Sequence of the first protein:
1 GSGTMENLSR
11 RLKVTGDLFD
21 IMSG

Sequence of the second protein:
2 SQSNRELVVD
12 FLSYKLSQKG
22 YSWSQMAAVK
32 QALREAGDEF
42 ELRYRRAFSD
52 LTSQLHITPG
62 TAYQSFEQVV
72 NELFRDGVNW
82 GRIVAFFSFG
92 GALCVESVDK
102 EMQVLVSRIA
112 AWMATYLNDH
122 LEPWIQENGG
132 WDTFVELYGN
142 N

This data describes a binding interaction between two proteins.

Residue-level contacts at the interface:
Residue Y139 in the second protein interacts with residue S23 in the first protein (closest heavy-atom distance 3.0 Å).
Residue E73 in the second protein interacts with residue S9 in the first protein (closest heavy-atom distance 3.3 Å).
Residue L56 in the second protein is in contact with residue G1 in the first protein (closest heavy-atom distance 4.6 Å).
Residue N80 in the second protein is in contact with residue G16 in the first protein (closest heavy-atom distance 4.4 Å).
Residue W81 in the second protein is in contact with residue D20 in the first protein (closest heavy-atom distance 3.8 Å).
Residue G82 in the second protein is in contact with residue G16 in the first protein (closest heavy-atom distance 3.4 Å).
Residue V70 in the second protein interacts with residue L8 in the first protein (closest heavy-atom distance 4.2 Å).
Residue G82 in the second protein contacts residue D20 in the first protein (closest heavy-atom distance 3.8 Å).
Residue F49 in the second protein interacts with residue R11 in the first protein (closest heavy-atom distance 3.2 Å).
Residue V85 in the second protein contacts residue F19 in the first protein (closest heavy-atom distance 4.3 Å).
Residue F90 in the second protein contacts residue L12 in the first protein (closest heavy-atom distance 4.0 Å).
Residue V70 in the second protein is in contact with residue L12 in the first protein (closest heavy-atom distance 3.7 Å).
Residue R83 in the second protein interacts with residue D17 in the first protein (closest heavy-atom distance 2.5 Å).
Residue Y139 in the second protein is in contact with residue F19 in the first protein (closest heavy-atom distance 3.1 Å).
Residue L74 in the second protein contacts residue K13 in the first protein (closest heavy-atom distance 3.8 Å).
Residue R76 in the second protein interacts with residue K13 in the first protein (closest heavy-atom distance 3.7 Å).
Residue Q69 in the second protein interacts with residue S9 in the first protein (closest heavy-atom distance 3.9 Å).
Residue E73 in the second protein is in contact with residue K13 in the first protein (closest heavy-atom distance 2.8 Å).
Residue D77 in the second protein is in contact with residue K13 in the first protein (closest heavy-atom distance 2.7 Å).
Residue F90 in the second protein interacts with residue L8 in the first protein (closest heavy-atom distance 3.6 Å).
Residue R44 in the second protein is in contact with residue M22 in the first protein (closest heavy-atom distance 3.2 Å).
Residue R44 in the second protein is in contact with residue F19 in the first protein (closest heavy-atom distance 3.3 Å).
Residue L138 in the second protein contacts residue S23 in the first protein (closest heavy-atom distance 3.8 Å).
Residue R83 in the second protein interacts with residue G16 in the first protein (closest heavy-atom distance 4.2 Å).
Residue F41 in the second protein interacts with residue T15 in the first protein (closest heavy-atom distance 3.5 Å).
Residue N80 in the second protein contacts residue D20 in the first protein (closest heavy-atom distance 3.1 Å).
Residue Y139 in the second protein is in contact with residue D20 in the first protein (closest heavy-atom distance 3.3 Å).
Residue F49 in the second protein interacts with residue T15 in the first protein (closest heavy-atom distance 4.1 Å).
Residue L52 in the second protein is in contact with residue L12 in the first protein (closest heavy-atom distance 4.1 Å).
Residue Q69 in the second protein contacts residue S2 in the first protein (closest heavy-atom distance 3.8 Å).
Residue Q55 in the second protein is in contact with residue L8 in the first protein (closest heavy-atom distance 4.0 Å).
Residue F41 in the second protein is in contact with residue L12 in the first protein (closest heavy-atom distance 3.8 Å).
Residue L56 in the second protein interacts with residue T4 in the first protein (closest heavy-atom distance 4.0 Å).
Residue S50 in the second protein contacts residue R11 in the first protein (closest heavy-atom distance 3.7 Å).
Residue E40 in the second protein contacts residue F19 in the first protein (closest heavy-atom distance 3.3 Å).
Residue S66 in the second protein interacts with residue M5 in the first protein (closest heavy-atom distance 3.8 Å).
Residue Y45 in the second protein contacts residue L12 in the first protein (closest heavy-atom distance 4.1 Å).
Residue A37 in the second protein is in contact with residue F19 in the first protein (closest heavy-atom distance 3.7 Å).
Residue L56 in the second protein interacts with residue M5 in the first protein (closest heavy-atom distance 3.2 Å).
Residue A86 in the second protein contacts residue G16 in the first protein (closest heavy-atom distance 4.6 Å).
Residue G82 in the second protein is in contact with residue F19 in the first protein (closest heavy-atom distance 4.3 Å).
Residue Q55 in the second protein interacts with residue T4 in the first protein (closest heavy-atom distance 4.1 Å).
Residue Y45 in the second protein is in contact with residue R11 in the first protein (closest heavy-atom distance 3.6 Å).
Residue Q55 in the second protein contacts residue R11 in the first protein (closest heavy-atom distance 4.4 Å).
Residue Y45 in the second protein interacts with residue L8 in the first protein (closest heavy-atom distance 3.7 Å).
Residue N80 in the second protein interacts with residue D17 in the first protein (closest heavy-atom distance 2.8 Å).
Residue L52 in the second protein is in contact with residue L8 in the first protein (closest heavy-atom distance 4.5 Å).
Residue V70 in the second protein is in contact with residue S9 in the first protein (closest heavy-atom distance 3.0 Å).
Residue R83 in the second protein contacts residue K13 in the first protein (closest heavy-atom distance 3.2 Å).
Residue Q69 in the second protein interacts with residue M5 in the first protein (closest heavy-atom distance 3.4 Å).
Residue F41 in the second protein is in contact with residue G16 in the first protein (closest heavy-atom distance 3.6 Å).
Residue V70 in the second protein interacts with residue M5 in the first protein (closest heavy-atom distance 4.3 Å).
Residue L74 in the second protein contacts residue S9 in the first protein (closest heavy-atom distance 4.5 Å).
Residue F41 in the second protein contacts residue F19 in the first protein (closest heavy-atom distance 4.0 Å).
Residue Q65 in the second protein contacts residue M5 in the first protein (closest heavy-atom distance 4.1 Å).
Residue Y45 in the second protein contacts residue T15 in the first protein (closest heavy-atom distance 3.7 Å).
Residue L74 in the second protein contacts residue L12 in the first protein (closest heavy-atom distance 4.2 Å).
Residue L56 in the second protein interacts with residue L8 in the first protein (closest heavy-atom distance 3.4 Å).
Residue A86 in the second protein interacts with residue L12 in the first protein (closest heavy-atom distance 3.7 Å).
Residue R44 in the second protein contacts residue L18 in the first protein (closest heavy-atom distance 4.0 Å).